Contacts between the two chains:
Residue K65 in protein 1 is in contact with residue L133 in protein 2 (closest heavy-atom distance 3.0 Å).
Residue Q348 in protein 1 contacts residue G163 in protein 2 (closest heavy-atom distance 2.8 Å).
Residue S68 in protein 1 is in contact with residue L41 in protein 2 (closest heavy-atom distance 3.1 Å).
Residue L43 in protein 1 contacts residue S68 in protein 2 (closest heavy-atom distance 3.0 Å).
Residue Y122 in protein 1 is in contact with residue Q66 in protein 2 (closest heavy-atom distance 2.6 Å).
Residue Q40 in protein 1 is in contact with residue R23 in protein 2 (closest heavy-atom distance 3.2 Å).
Residue H333 in protein 1 contacts residue A107 in protein 2 (closest heavy-atom distance 2.8 Å).
Residue H16 in protein 1 contacts residue D123 in protein 2 (closest heavy-atom distance 2.8 Å).
Residue Q39 in protein 1 contacts residue D26 in protein 2 (closest heavy-atom distance 2.7 Å).
Residue G137 in protein 1 interacts with residue E31 in protein 2 (closest heavy-atom distance 2.9 Å).
Residue P30 in protein 1 is in contact with residue Q36 in protein 2 (closest heavy-atom distance 2.8 Å).
Residue M285 in protein 1 interacts with residue V326 in protein 2 (closest heavy-atom distance 3.2 Å).
Residue R213 in protein 1 is in contact with residue H316 in protein 2 (closest heavy-atom distance 3.1 Å).
Residue L133 in protein 1 contacts residue K65 in protein 2 (closest heavy-atom distance 2.9 Å).
Residue E281 in protein 1 is in contact with residue K330 in protein 2 (closest heavy-atom distance 2.9 Å).
Residue Q36 in protein 1 contacts residue P30 in protein 2 (closest heavy-atom distance 2.9 Å).
Residue G264 in protein 1 is in contact with residue H353 in protein 2 (closest heavy-atom distance 3.1 Å).
Residue V326 in protein 1 contacts residue M285 in protein 2 (closest heavy-atom distance 3.2 Å).
Residue A107 in protein 1 is in contact with residue H333 in protein 2 (closest heavy-atom distance 2.8 Å).
Residue Q351 in protein 1 is in contact with residue D261 in protein 2 (closest heavy-atom distance 3.0 Å).
Residue K330 in protein 1 contacts residue D123 in protein 2 (closest heavy-atom distance 2.9 Å).
Residue Y122 in protein 1 is in contact with residue A67 in protein 2 (closest heavy-atom distance 3.2 Å).
Residue D123 in protein 1 contacts residue K330 in protein 2 (closest heavy-atom distance 2.9 Å).
Residue L32 in protein 1 is in contact with residue Q40 in protein 2 (closest heavy-atom distance 2.8 Å).
Residue G163 in protein 1 interacts with residue Q348 in protein 2 (closest heavy-atom distance 2.9 Å).
Residue Q40 in protein 1 contacts residue P30 in protein 2 (closest heavy-atom distance 2.9 Å).
Residue T121 in protein 1 interacts with residue Q19 in protein 2 (closest heavy-atom distance 3.2 Å).
Residue Y203 in protein 1 is in contact with residue A206 in protein 2 (closest heavy-atom distance 3.2 Å).
Residue Y122 in protein 1 is in contact with residue S68 in protein 2 (closest heavy-atom distance 2.8 Å).
Residue S68 in protein 1 is in contact with residue Y122 in protein 2 (closest heavy-atom distance 2.8 Å).
Residue R127 in protein 1 interacts with residue E73 in protein 2 (closest heavy-atom distance 2.7 Å).
Residue D261 in protein 1 contacts residue Q351 in protein 2 (closest heavy-atom distance 2.9 Å).
Residue P30 in protein 1 is in contact with residue Q40 in protein 2 (closest heavy-atom distance 3.0 Å).
Residue A206 in protein 1 contacts residue Y203 in protein 2 (closest heavy-atom distance 3.2 Å).
Residue L32 in protein 1 interacts with residue L32 in protein 2 (closest heavy-atom distance 3.1 Å).
Residue D70 in protein 1 is in contact with residue R282 in protein 2 (closest heavy-atom distance 2.6 Å).
Residue F325 in protein 1 is in contact with residue Q212 in protein 2 (closest heavy-atom distance 3.2 Å).
Residue Q40 in protein 1 is in contact with residue L32 in protein 2 (closest heavy-atom distance 2.8 Å).
Residue D123 in protein 1 is in contact with residue H16 in protein 2 (closest heavy-atom distance 2.8 Å).
Residue A67 in protein 1 contacts residue Y122 in protein 2 (closest heavy-atom distance 3.2 Å).
Residue Q348 in protein 1 is in contact with residue P267 in protein 2 (closest heavy-atom distance 2.9 Å).
Residue R282 in protein 1 contacts residue D70 in protein 2 (closest heavy-atom distance 2.7 Å).
Residue E31 in protein 1 is in contact with residue G137 in protein 2 (closest heavy-atom distance 3.1 Å).
Residue L128 in protein 1 contacts residue Q66 in protein 2 (closest heavy-atom distance 3.1 Å).
Residue Q66 in protein 1 contacts residue D130 in protein 2 (closest heavy-atom distance 2.8 Å).
Residue Q66 in protein 1 contacts residue Y122 in protein 2 (closest heavy-atom distance 2.7 Å).
Residue H316 in protein 1 interacts with residue R213 in protein 2 (closest heavy-atom distance 3.1 Å).
Residue Q212 in protein 1 is in contact with residue F325 in protein 2 (closest heavy-atom distance 3.2 Å).
Residue P267 in protein 1 is in contact with residue Q348 in protein 2 (closest heavy-atom distance 2.8 Å).
Residue A107 in protein 1 contacts residue Y334 in protein 2 (closest heavy-atom distance 3.1 Å).
Residue K330 in protein 1 interacts with residue E281 in protein 2 (closest heavy-atom distance 2.8 Å).
Residue S68 in protein 1 interacts with residue L43 in protein 2 (closest heavy-atom distance 3.0 Å).
Residue A15 in protein 1 interacts with residue G119 in protein 2 (closest heavy-atom distance 3.1 Å).
Residue Q66 in protein 1 contacts residue L128 in protein 2 (closest heavy-atom distance 3.2 Å).
Residue E73 in protein 1 contacts residue R127 in protein 2 (closest heavy-atom distance 2.8 Å).
Residue L41 in protein 1 is in contact with residue S68 in protein 2 (closest heavy-atom distance 3.0 Å).
Residue D26 in protein 1 interacts with residue Q39 in protein 2 (closest heavy-atom distance 2.8 Å).
Residue Y334 in protein 1 is in contact with residue A107 in protein 2 (closest heavy-atom distance 3.1 Å).
Residue D130 in protein 1 interacts with residue Q66 in protein 2 (closest heavy-atom distance 2.8 Å).
Residue G119 in protein 1 is in contact with residue A15 in protein 2 (closest heavy-atom distance 3.1 Å).

Sequence of protein 2:
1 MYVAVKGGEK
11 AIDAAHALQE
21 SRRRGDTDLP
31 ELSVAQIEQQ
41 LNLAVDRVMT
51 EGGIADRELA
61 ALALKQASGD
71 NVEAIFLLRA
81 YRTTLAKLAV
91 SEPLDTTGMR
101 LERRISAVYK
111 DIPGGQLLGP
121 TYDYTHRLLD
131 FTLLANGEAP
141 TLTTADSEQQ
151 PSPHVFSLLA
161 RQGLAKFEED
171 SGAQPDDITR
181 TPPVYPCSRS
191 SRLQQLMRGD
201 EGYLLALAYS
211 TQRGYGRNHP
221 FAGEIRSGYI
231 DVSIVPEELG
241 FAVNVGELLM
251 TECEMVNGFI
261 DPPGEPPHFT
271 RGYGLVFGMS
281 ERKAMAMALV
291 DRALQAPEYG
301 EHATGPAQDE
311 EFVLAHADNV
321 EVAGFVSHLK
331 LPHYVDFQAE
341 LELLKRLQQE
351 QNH

Sequence of protein 1:
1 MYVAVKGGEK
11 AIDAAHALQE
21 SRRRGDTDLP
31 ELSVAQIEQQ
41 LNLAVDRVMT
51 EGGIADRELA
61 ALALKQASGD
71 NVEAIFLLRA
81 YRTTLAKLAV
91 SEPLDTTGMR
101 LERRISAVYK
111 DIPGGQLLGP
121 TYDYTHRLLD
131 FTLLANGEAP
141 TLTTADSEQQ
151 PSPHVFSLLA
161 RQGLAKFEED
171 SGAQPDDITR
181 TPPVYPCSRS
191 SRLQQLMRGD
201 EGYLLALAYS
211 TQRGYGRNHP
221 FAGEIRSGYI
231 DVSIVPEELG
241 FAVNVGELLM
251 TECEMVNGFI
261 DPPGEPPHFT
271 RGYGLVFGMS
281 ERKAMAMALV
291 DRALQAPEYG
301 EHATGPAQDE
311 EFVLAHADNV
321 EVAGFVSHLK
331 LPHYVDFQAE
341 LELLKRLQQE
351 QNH

This data describes a binding interaction between two proteins.